The following describes two proteins that form a bound complex.

Contacts between the two chains:
Residue L865 in chain B interacts with residue F113 in chain A (closest heavy-atom distance 3.5 Å).
Residue A854 in chain B contacts residue M145 in chain A (closest heavy-atom distance 4.0 Å).
Residue L865 in chain B is in contact with residue V129 in chain A (closest heavy-atom distance 4.1 Å).
Residue K850 in chain B is in contact with residue E148 in chain A (closest heavy-atom distance 3.9 Å).
Residue L865 in chain B interacts with residue A109 in chain A (closest heavy-atom distance 4.7 Å).
Residue E869 in chain B is in contact with residue K108 in chain A (closest heavy-atom distance 3.6 Å).
Residue W858 in chain B interacts with residue V157 in chain A (closest heavy-atom distance 4.8 Å).
Residue R868 in chain B interacts with residue E132 in chain A (closest heavy-atom distance 2.8 Å).
Residue L861 in chain B is in contact with residue M145 in chain A (closest heavy-atom distance 4.2 Å).
Residue K850 in chain B is in contact with residue E144 in chain A (closest heavy-atom distance 4.3 Å).
Residue A862 in chain B contacts residue M166 in chain A (closest heavy-atom distance 4.8 Å).
Residue L866 in chain B is in contact with residue Y172 in chain A (closest heavy-atom distance 3.5 Å).
Residue L861 in chain B interacts with residue L142 in chain A (closest heavy-atom distance 4.8 Å).
Residue N857 in chain B contacts residue E141 in chain A (closest heavy-atom distance 3.8 Å).
Residue L861 in chain B is in contact with residue L133 in chain A (closest heavy-atom distance 4.6 Å).
Residue L855 in chain B interacts with residue K168 in chain A (closest heavy-atom distance 3.6 Å).
Residue L861 in chain B contacts residue F113 in chain A (closest heavy-atom distance 4.6 Å).
Residue R868 in chain B interacts with residue L133 in chain A (closest heavy-atom distance 3.2 Å).
Residue L865 in chain B contacts residue L112 in chain A (closest heavy-atom distance 3.7 Å).
Residue W858 in chain B interacts with residue F113 in chain A (closest heavy-atom distance 4.6 Å).
Residue A854 in chain B is in contact with residue E144 in chain A (closest heavy-atom distance 5.0 Å).
Residue R868 in chain B contacts residue G134 in chain A (closest heavy-atom distance 4.4 Å).
Residue K859 in chain B interacts with residue L171 in chain A (closest heavy-atom distance 3.6 Å).
Residue K859 in chain B interacts with residue S170 in chain A (closest heavy-atom distance 4.0 Å).
Residue G864 in chain B contacts residue L133 in chain A (closest heavy-atom distance 3.7 Å).
Residue N857 in chain B interacts with residue L137 in chain A (closest heavy-atom distance 4.2 Å).
Residue L865 in chain B interacts with residue L133 in chain A (closest heavy-atom distance 3.9 Å).
Residue W858 in chain B is in contact with residue L126 in chain A (closest heavy-atom distance 3.7 Å).
Residue W858 in chain B is in contact with residue A149 in chain A (closest heavy-atom distance 4.1 Å).
Residue W858 in chain B is in contact with residue I165 in chain A (closest heavy-atom distance 4.3 Å).
Residue L861 in chain B is in contact with residue L137 in chain A (closest heavy-atom distance 3.6 Å).
Residue W858 in chain B interacts with residue I146 in chain A (closest heavy-atom distance 4.2 Å).
Residue L861 in chain B is in contact with residue E135 in chain A (closest heavy-atom distance 3.8 Å).
Residue L860 in chain B interacts with residue E135 in chain A (closest heavy-atom distance 4.3 Å).
Residue E851 in chain B interacts with residue E148 in chain A (closest heavy-atom distance 3.2 Å).
Residue N857 in chain B contacts residue M145 in chain A (closest heavy-atom distance 3.5 Å).
Residue W858 in chain B contacts residue F162 in chain A (closest heavy-atom distance 4.2 Å).
Residue A854 in chain B interacts with residue E148 in chain A (closest heavy-atom distance 3.0 Å).
Residue L861 in chain B is in contact with residue L126 in chain A (closest heavy-atom distance 4.5 Å).
Residue E869 in chain B contacts residue L112 in chain A (closest heavy-atom distance 3.6 Å).
Residue A854 in chain B is in contact with residue E141 in chain A (closest heavy-atom distance 4.9 Å).
Residue L861 in chain B interacts with residue A130 in chain A (closest heavy-atom distance 4.9 Å).
Residue W858 in chain B interacts with residue M145 in chain A (closest heavy-atom distance 3.3 Å).

Sequence of chain A:
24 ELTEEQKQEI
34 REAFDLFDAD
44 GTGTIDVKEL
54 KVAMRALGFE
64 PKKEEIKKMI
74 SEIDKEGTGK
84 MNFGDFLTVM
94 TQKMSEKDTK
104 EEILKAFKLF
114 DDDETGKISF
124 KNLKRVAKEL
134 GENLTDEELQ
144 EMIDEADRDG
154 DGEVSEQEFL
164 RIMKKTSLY

Sequence of chain B:
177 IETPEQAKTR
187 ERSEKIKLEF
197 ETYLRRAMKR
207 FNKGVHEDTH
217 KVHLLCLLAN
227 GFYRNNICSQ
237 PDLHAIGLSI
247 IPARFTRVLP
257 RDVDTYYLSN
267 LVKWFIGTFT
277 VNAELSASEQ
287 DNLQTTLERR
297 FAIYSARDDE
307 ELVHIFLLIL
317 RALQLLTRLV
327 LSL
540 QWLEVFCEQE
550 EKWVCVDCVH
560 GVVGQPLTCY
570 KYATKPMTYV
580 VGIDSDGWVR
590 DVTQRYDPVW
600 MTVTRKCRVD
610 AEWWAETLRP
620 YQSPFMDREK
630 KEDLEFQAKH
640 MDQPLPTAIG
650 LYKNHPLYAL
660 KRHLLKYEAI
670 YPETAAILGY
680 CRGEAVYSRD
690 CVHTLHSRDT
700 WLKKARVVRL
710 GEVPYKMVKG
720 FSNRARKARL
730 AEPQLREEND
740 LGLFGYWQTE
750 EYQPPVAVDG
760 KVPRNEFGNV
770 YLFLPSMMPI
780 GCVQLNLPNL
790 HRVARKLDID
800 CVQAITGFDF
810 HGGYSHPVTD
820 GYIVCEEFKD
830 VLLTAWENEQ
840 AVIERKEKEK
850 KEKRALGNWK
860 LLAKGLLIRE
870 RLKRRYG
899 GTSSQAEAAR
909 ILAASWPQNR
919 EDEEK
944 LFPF